Sequence of protein 1:
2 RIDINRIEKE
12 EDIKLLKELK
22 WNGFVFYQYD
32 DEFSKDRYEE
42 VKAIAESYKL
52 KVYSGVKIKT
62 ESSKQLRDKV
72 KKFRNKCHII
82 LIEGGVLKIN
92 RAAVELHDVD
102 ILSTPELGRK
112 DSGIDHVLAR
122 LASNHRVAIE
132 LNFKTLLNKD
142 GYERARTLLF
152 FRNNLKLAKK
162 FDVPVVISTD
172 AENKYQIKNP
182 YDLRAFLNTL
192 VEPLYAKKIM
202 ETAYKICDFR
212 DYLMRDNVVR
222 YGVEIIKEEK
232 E

Sequence of protein 2:
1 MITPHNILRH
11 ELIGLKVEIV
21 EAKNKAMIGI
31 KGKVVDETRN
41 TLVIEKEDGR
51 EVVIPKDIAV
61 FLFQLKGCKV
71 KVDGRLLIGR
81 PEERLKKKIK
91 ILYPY

Contacts between the two chains:
Residue D101 in protein 1 is in contact with residue Y95 in protein 2 (closest heavy-atom distance 4.5 Å).
Residue R221 in protein 1 interacts with residue K90 in protein 2 (closest heavy-atom distance 3.8 Å).
Residue H126 in protein 1 is in contact with residue Y93 in protein 2 (closest heavy-atom distance 4.1 Å).
Residue K228 in protein 1 contacts residue G67 in protein 2 (closest heavy-atom distance 3.6 Å).
Residue R221 in protein 1 is in contact with residue I89 in protein 2 (closest heavy-atom distance 3.9 Å).
Residue E230 in protein 1 is in contact with residue I2 in protein 2 (closest heavy-atom distance 3.5 Å).
Residue E225 in protein 1 contacts residue V70 in protein 2 (closest heavy-atom distance 4.1 Å).
Residue D99 in protein 1 interacts with residue Y93 in protein 2 (closest heavy-atom distance 4.8 Å).
Residue I227 in protein 1 contacts residue K69 in protein 2 (closest heavy-atom distance 4.7 Å).
Residue E229 in protein 1 contacts residue C68 in protein 2 (closest heavy-atom distance 3.9 Å).
Residue Y222 in protein 1 interacts with residue V60 in protein 2 (closest heavy-atom distance 4.9 Å).
Residue V220 in protein 1 contacts residue L8 in protein 2 (closest heavy-atom distance 4.8 Å).
Residue R221 in protein 1 contacts residue L76 in protein 2 (closest heavy-atom distance 3.3 Å).
Residue R127 in protein 1 is in contact with residue Y95 in protein 2 (closest heavy-atom distance 3.6 Å).
Residue G223 in protein 1 is in contact with residue V72 in protein 2 (closest heavy-atom distance 4.3 Å).
Residue Y222 in protein 1 is in contact with residue L92 in protein 2 (closest heavy-atom distance 4.8 Å).
Residue T203 in protein 1 interacts with residue Y95 in protein 2 (closest heavy-atom distance 4.9 Å).
Residue V224 in protein 1 contacts residue V70 in protein 2 (closest heavy-atom distance 3.4 Å).
Residue F210 in protein 1 interacts with residue P94 in protein 2 (closest heavy-atom distance 3.6 Å).
Residue H98 in protein 1 is in contact with residue I91 in protein 2 (closest heavy-atom distance 3.7 Å).
Residue V224 in protein 1 is in contact with residue V72 in protein 2 (closest heavy-atom distance 5.0 Å).
Residue F210 in protein 1 interacts with residue Y95 in protein 2 (closest heavy-atom distance 3.9 Å).
Residue R221 in protein 1 contacts residue K88 in protein 2 (closest heavy-atom distance 4.5 Å).
Residue R221 in protein 1 is in contact with residue L8 in protein 2 (closest heavy-atom distance 3.8 Å).
Residue E225 in protein 1 contacts residue C68 in protein 2 (closest heavy-atom distance 4.1 Å).
Residue R127 in protein 1 interacts with residue Y93 in protein 2 (closest heavy-atom distance 3.6 Å).
Residue F210 in protein 1 contacts residue Y93 in protein 2 (closest heavy-atom distance 4.3 Å).
Residue I226 in protein 1 interacts with residue K71 in protein 2 (closest heavy-atom distance 3.7 Å).
Residue I226 in protein 1 is in contact with residue K69 in protein 2 (closest heavy-atom distance 3.7 Å).
Residue G223 in protein 1 interacts with residue K71 in protein 2 (closest heavy-atom distance 3.3 Å).
Residue Y222 in protein 1 interacts with residue L76 in protein 2 (closest heavy-atom distance 4.6 Å).
Residue F210 in protein 1 interacts with residue L92 in protein 2 (closest heavy-atom distance 4.2 Å).
Residue V220 in protein 1 interacts with residue H5 in protein 2 (closest heavy-atom distance 3.6 Å).
Residue E230 in protein 1 contacts residue M1 in protein 2 (closest heavy-atom distance 4.9 Å).
Residue V224 in protein 1 interacts with residue K69 in protein 2 (closest heavy-atom distance 4.1 Å).
Residue E230 in protein 1 is in contact with residue K66 in protein 2 (closest heavy-atom distance 3.0 Å).
Residue E230 in protein 1 interacts with residue C68 in protein 2 (closest heavy-atom distance 3.4 Å).
Residue Y222 in protein 1 is in contact with residue D73 in protein 2 (closest heavy-atom distance 2.9 Å).
Residue K206 in protein 1 is in contact with residue Y95 in protein 2 (closest heavy-atom distance 4.5 Å).
Residue E230 in protein 1 contacts residue P4 in protein 2 (closest heavy-atom distance 4.9 Å).
Residue Y222 in protein 1 is in contact with residue K71 in protein 2 (closest heavy-atom distance 4.0 Å).
Residue V224 in protein 1 is in contact with residue K71 in protein 2 (closest heavy-atom distance 2.7 Å).
Residue E225 in protein 1 interacts with residue K69 in protein 2 (closest heavy-atom distance 4.2 Å).
Residue E225 in protein 1 interacts with residue K71 in protein 2 (closest heavy-atom distance 4.9 Å).
Residue H98 in protein 1 contacts residue Y93 in protein 2 (closest heavy-atom distance 2.8 Å).
Residue K228 in protein 1 contacts residue C68 in protein 2 (closest heavy-atom distance 3.4 Å).
Residue I227 in protein 1 contacts residue G67 in protein 2 (closest heavy-atom distance 4.2 Å).
Residue I207 in protein 1 is in contact with residue Y95 in protein 2 (closest heavy-atom distance 3.4 Å).
Residue I226 in protein 1 contacts residue L62 in protein 2 (closest heavy-atom distance 5.0 Å).
Residue E225 in protein 1 is in contact with residue P4 in protein 2 (closest heavy-atom distance 3.9 Å).
Residue I227 in protein 1 is in contact with residue C68 in protein 2 (closest heavy-atom distance 4.7 Å).
Residue Y222 in protein 1 contacts residue V72 in protein 2 (closest heavy-atom distance 4.3 Å).

These two protein chains interact to form a complex.